Residue-level contacts at the interface:
Residue I253 in chain A contacts residue R8 in chain B (closest heavy-atom distance 4.4 Å).
Residue I378 in chain A contacts residue T13 in chain B (closest heavy-atom distance 3.2 Å).
Residue Y380 in chain A contacts residue L14 in chain B (closest heavy-atom distance 3.2 Å).
Residue Y375 in chain A is in contact with residue N11 in chain B (closest heavy-atom distance 3.5 Å).
Residue M382 in chain A interacts with residue T15 in chain B (closest heavy-atom distance 3.4 Å).
Residue S376 in chain A is in contact with residue V9 in chain B (closest heavy-atom distance 3.5 Å).
Residue N379 in chain A interacts with residue T13 in chain B (closest heavy-atom distance 2.8 Å).
Residue I378 in chain A is in contact with residue N11 in chain B (closest heavy-atom distance 3.0 Å).
Residue G223 in chain A is in contact with residue K3 in chain B (closest heavy-atom distance 3.5 Å).
Residue I253 in chain A contacts residue V9 in chain B (closest heavy-atom distance 4.3 Å).
Residue Y380 in chain A contacts residue T15 in chain B (closest heavy-atom distance 3.8 Å).
Residue S224 in chain A contacts residue K3 in chain B (closest heavy-atom distance 4.4 Å).
Residue E235 in chain A contacts residue S7 in chain B (closest heavy-atom distance 2.8 Å).
Residue V377 in chain A is in contact with residue N11 in chain B (closest heavy-atom distance 3.3 Å).
Residue K212 in chain A is in contact with residue V9 in chain B (closest heavy-atom distance 4.7 Å).
Residue V227 in chain A contacts residue R8 in chain B (closest heavy-atom distance 4.8 Å).
Residue S376 in chain A contacts residue N11 in chain B (closest heavy-atom distance 3.0 Å).
Residue I378 in chain A interacts with residue V12 in chain B (closest heavy-atom distance 3.4 Å).
Residue M382 in chain A interacts with residue R16 in chain B (closest heavy-atom distance 4.1 Å).
Residue T381 in chain A contacts residue T15 in chain B (closest heavy-atom distance 3.4 Å).
Residue N379 in chain A contacts residue L14 in chain B (closest heavy-atom distance 3.7 Å).
Residue Y375 in chain A is in contact with residue T10 in chain B (closest heavy-atom distance 2.7 Å).
Residue D252 in chain A contacts residue L4 in chain B (closest heavy-atom distance 4.0 Å).
Residue S224 in chain A contacts residue P5 in chain B (closest heavy-atom distance 4.5 Å).
Residue I253 in chain A is in contact with residue P5 in chain B (closest heavy-atom distance 4.2 Å).
Residue F211 in chain A contacts residue V9 in chain B (closest heavy-atom distance 4.5 Å).
Residue Y375 in chain A contacts residue S7 in chain B (closest heavy-atom distance 3.0 Å).
Residue H374 in chain A is in contact with residue V9 in chain B (closest heavy-atom distance 3.9 Å).
Residue Y375 in chain A contacts residue V9 in chain B (closest heavy-atom distance 3.3 Å).
Residue I253 in chain A interacts with residue K3 in chain B (closest heavy-atom distance 4.9 Å).
Residue T383 in chain A interacts with residue T17 in chain B (closest heavy-atom distance 4.7 Å).
Residue G254 in chain A contacts residue Y6 in chain B (closest heavy-atom distance 4.5 Å).
Residue Q236 in chain A contacts residue N11 in chain B (closest heavy-atom distance 2.7 Å).
Residue T381 in chain A is in contact with residue T17 in chain B (closest heavy-atom distance 4.9 Å).
Residue Y380 in chain A interacts with residue V12 in chain B (closest heavy-atom distance 3.7 Å).
Residue Y375 in chain A is in contact with residue R8 in chain B (closest heavy-atom distance 3.6 Å).
Residue D252 in chain A contacts residue K3 in chain B (closest heavy-atom distance 4.7 Å).
Residue G223 in chain A is in contact with residue L4 in chain B (closest heavy-atom distance 3.4 Å).
Residue I253 in chain A is in contact with residue Y6 in chain B (closest heavy-atom distance 4.1 Å).
Residue T383 in chain A contacts residue D18 in chain B (closest heavy-atom distance 4.9 Å).
Residue V234 in chain A contacts residue R8 in chain B (closest heavy-atom distance 3.8 Å).
Residue E235 in chain A contacts residue R8 in chain B (closest heavy-atom distance 3.7 Å).
Residue T228 in chain A is in contact with residue R8 in chain B (closest heavy-atom distance 3.4 Å).
Residue V227 in chain A contacts residue L4 in chain B (closest heavy-atom distance 3.8 Å).
Residue M382 in chain A is in contact with residue T17 in chain B (closest heavy-atom distance 4.9 Å).
Residue Y380 in chain A contacts residue T13 in chain B (closest heavy-atom distance 3.3 Å).
Residue S224 in chain A interacts with residue R8 in chain B (closest heavy-atom distance 4.1 Å).
Residue N379 in chain A contacts residue T15 in chain B (closest heavy-atom distance 4.4 Å).
Residue M382 in chain A contacts residue L14 in chain B (closest heavy-atom distance 3.9 Å).
Residue I251 in chain A contacts residue R8 in chain B (closest heavy-atom distance 4.8 Å).
Residue F233 in chain A contacts residue R8 in chain B (closest heavy-atom distance 2.8 Å).
Residue I253 in chain A contacts residue L4 in chain B (closest heavy-atom distance 4.1 Å).
Residue I251 in chain A is in contact with residue L4 in chain B (closest heavy-atom distance 3.8 Å).
Residue S376 in chain A contacts residue T10 in chain B (closest heavy-atom distance 3.4 Å).
Residue S224 in chain A interacts with residue L4 in chain B (closest heavy-atom distance 4.3 Å).

Sequence of chain A:
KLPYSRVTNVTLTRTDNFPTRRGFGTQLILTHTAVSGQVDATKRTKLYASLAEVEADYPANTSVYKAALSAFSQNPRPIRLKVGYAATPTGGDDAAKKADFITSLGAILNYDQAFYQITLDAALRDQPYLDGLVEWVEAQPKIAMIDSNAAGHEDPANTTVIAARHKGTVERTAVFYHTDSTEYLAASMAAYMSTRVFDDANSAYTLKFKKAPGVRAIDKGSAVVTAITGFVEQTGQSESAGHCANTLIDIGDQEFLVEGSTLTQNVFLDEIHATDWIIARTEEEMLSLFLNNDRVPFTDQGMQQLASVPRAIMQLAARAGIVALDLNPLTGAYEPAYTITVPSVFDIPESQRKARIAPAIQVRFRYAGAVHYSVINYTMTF

Sequence of chain B:
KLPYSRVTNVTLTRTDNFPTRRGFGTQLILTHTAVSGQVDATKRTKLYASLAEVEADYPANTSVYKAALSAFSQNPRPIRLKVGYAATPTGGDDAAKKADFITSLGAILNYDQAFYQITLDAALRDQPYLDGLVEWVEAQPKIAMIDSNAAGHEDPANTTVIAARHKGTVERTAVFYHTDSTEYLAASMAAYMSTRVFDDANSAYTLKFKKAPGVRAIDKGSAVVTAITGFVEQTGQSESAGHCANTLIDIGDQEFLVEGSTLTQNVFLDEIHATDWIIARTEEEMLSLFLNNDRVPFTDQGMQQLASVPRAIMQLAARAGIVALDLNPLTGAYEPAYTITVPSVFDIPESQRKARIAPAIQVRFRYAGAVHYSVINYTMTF

The following describes two proteins that form a bound complex.